Sequence of protein 2:
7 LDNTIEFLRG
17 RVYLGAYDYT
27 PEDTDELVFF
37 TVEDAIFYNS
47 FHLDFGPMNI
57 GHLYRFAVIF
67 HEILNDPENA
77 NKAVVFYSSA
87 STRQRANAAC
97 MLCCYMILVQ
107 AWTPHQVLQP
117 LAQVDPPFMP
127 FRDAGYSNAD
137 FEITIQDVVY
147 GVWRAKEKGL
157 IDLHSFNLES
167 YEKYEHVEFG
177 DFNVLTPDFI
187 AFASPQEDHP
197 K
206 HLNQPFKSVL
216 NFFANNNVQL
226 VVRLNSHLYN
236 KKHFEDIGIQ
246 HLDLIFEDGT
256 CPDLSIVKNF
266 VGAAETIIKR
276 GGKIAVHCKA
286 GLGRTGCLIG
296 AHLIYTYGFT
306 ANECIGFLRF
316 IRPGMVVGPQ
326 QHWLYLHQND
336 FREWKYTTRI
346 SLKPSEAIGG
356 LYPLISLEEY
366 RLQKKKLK

Sequence of protein 1:
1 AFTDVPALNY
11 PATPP

Residue-level contacts at the interface:
Residue Q106 in protein 2 interacts with residue V5 in protein 1 (closest heavy-atom distance 3.4 Å).
Residue L14 in protein 2 interacts with residue Y10 in protein 1 (closest heavy-atom distance 4.8 Å).
Residue H67 in protein 2 is in contact with residue V5 in protein 1 (closest heavy-atom distance 3.6 Å).
Residue V64 in protein 2 contacts residue A1 in protein 1 (closest heavy-atom distance 3.3 Å).
Residue L59 in protein 2 contacts residue F2 in protein 1 (closest heavy-atom distance 4.2 Å).
Residue L70 in protein 2 is in contact with residue L8 in protein 1 (closest heavy-atom distance 3.9 Å).
Residue H67 in protein 2 is in contact with residue A1 in protein 1 (closest heavy-atom distance 3.0 Å).
Residue H67 in protein 2 is in contact with residue P6 in protein 1 (closest heavy-atom distance 3.4 Å).
Residue W108 in protein 2 contacts residue L8 in protein 1 (closest heavy-atom distance 2.9 Å).
Residue F162 in protein 2 contacts residue F2 in protein 1 (closest heavy-atom distance 3.8 Å).
Residue Y60 in protein 2 interacts with residue F2 in protein 1 (closest heavy-atom distance 3.4 Å).
Residue A63 in protein 2 contacts residue A1 in protein 1 (closest heavy-atom distance 3.6 Å).
Residue V105 in protein 2 interacts with residue V5 in protein 1 (closest heavy-atom distance 3.7 Å).
Residue H160 in protein 2 contacts residue F2 in protein 1 (closest heavy-atom distance 5.0 Å).
Residue I56 in protein 2 contacts residue F2 in protein 1 (closest heavy-atom distance 4.3 Å).
Residue F66 in protein 2 contacts residue L8 in protein 1 (closest heavy-atom distance 4.0 Å).
Residue V18 in protein 2 interacts with residue L8 in protein 1 (closest heavy-atom distance 4.2 Å).
Residue L14 in protein 2 contacts residue L8 in protein 1 (closest heavy-atom distance 4.0 Å).
Residue Q106 in protein 2 is in contact with residue Y10 in protein 1 (closest heavy-atom distance 4.8 Å).
Residue W108 in protein 2 contacts residue N9 in protein 1 (closest heavy-atom distance 3.7 Å).
Residue L14 in protein 2 interacts with residue P11 in protein 1 (closest heavy-atom distance 3.9 Å).
Residue Q106 in protein 2 contacts residue P6 in protein 1 (closest heavy-atom distance 2.8 Å).
Residue M102 in protein 2 is in contact with residue L8 in protein 1 (closest heavy-atom distance 4.3 Å).
Residue Y60 in protein 2 contacts residue A1 in protein 1 (closest heavy-atom distance 3.8 Å).
Residue Y101 in protein 2 interacts with residue V5 in protein 1 (closest heavy-atom distance 4.5 Å).
Residue A107 in protein 2 is in contact with residue N9 in protein 1 (closest heavy-atom distance 4.9 Å).
Residue Q106 in protein 2 is in contact with residue A7 in protein 1 (closest heavy-atom distance 4.0 Å).
Residue A63 in protein 2 is in contact with residue F2 in protein 1 (closest heavy-atom distance 4.2 Å).
Residue N71 in protein 2 contacts residue P6 in protein 1 (closest heavy-atom distance 3.9 Å).
Residue W108 in protein 2 is in contact with residue Y10 in protein 1 (closest heavy-atom distance 3.3 Å).
Residue V105 in protein 2 interacts with residue F2 in protein 1 (closest heavy-atom distance 3.8 Å).
Residue L14 in protein 2 is in contact with residue N9 in protein 1 (closest heavy-atom distance 4.2 Å).
Residue Y101 in protein 2 interacts with residue P6 in protein 1 (closest heavy-atom distance 4.8 Å).
Residue Q112 in protein 2 interacts with residue Y10 in protein 1 (closest heavy-atom distance 3.4 Å).
Residue Y101 in protein 2 contacts residue L8 in protein 1 (closest heavy-atom distance 4.1 Å).
Residue L159 in protein 2 interacts with residue F2 in protein 1 (closest heavy-atom distance 3.4 Å).
Residue L70 in protein 2 is in contact with residue P6 in protein 1 (closest heavy-atom distance 4.2 Å).
Residue Q106 in protein 2 is in contact with residue N9 in protein 1 (closest heavy-atom distance 3.0 Å).
Residue H160 in protein 2 interacts with residue T3 in protein 1 (closest heavy-atom distance 4.5 Å).
Residue Q106 in protein 2 interacts with residue L8 in protein 1 (closest heavy-atom distance 2.9 Å).

These two protein chains interact to form a complex.